Sequence of chain A:
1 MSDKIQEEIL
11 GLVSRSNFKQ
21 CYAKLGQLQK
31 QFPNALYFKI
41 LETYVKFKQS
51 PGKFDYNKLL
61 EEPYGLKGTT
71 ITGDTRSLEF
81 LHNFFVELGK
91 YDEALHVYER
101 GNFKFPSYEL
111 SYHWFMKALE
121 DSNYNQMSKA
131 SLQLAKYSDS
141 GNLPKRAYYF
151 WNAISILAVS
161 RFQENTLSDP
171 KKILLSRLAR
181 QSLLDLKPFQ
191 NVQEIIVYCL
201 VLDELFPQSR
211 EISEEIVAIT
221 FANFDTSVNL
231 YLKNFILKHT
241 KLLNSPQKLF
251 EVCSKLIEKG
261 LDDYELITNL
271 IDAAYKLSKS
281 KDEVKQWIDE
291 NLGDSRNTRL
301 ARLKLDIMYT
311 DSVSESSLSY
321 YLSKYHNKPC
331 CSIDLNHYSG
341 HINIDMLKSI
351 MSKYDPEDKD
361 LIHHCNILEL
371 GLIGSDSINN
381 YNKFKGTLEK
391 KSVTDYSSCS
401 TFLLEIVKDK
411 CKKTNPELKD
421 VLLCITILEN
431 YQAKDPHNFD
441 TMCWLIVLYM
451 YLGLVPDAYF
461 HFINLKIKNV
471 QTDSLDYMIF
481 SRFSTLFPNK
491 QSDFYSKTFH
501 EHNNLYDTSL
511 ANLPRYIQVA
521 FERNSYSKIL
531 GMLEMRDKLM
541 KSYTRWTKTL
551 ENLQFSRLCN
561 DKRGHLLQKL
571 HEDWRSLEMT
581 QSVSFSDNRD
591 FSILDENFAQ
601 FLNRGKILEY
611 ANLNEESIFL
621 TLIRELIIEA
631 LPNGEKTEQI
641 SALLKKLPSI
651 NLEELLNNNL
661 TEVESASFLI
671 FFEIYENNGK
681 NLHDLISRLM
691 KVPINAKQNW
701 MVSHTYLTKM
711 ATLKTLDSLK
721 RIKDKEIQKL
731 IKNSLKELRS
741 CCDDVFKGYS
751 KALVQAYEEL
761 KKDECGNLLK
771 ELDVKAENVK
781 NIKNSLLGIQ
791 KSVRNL

Contacts between the two chains:
Residue K720 in chain A is in contact with residue K2 in chain B (closest heavy-atom distance 3.1 Å).
Residue K720 in chain A interacts with residue D3 in chain B (closest heavy-atom distance 4.4 Å).
Residue K720 in chain A is in contact with residue L1 in chain B (closest heavy-atom distance 2.9 Å).

The following describes two proteins that form a bound complex.

Sequence of chain B:
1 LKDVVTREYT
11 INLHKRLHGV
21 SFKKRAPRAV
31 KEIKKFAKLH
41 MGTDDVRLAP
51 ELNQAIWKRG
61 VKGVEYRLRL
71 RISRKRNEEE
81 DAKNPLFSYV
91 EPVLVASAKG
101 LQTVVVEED